Sequence of protein 2:
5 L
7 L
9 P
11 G

These two protein chains interact to form a complex.

Sequence of protein 1:
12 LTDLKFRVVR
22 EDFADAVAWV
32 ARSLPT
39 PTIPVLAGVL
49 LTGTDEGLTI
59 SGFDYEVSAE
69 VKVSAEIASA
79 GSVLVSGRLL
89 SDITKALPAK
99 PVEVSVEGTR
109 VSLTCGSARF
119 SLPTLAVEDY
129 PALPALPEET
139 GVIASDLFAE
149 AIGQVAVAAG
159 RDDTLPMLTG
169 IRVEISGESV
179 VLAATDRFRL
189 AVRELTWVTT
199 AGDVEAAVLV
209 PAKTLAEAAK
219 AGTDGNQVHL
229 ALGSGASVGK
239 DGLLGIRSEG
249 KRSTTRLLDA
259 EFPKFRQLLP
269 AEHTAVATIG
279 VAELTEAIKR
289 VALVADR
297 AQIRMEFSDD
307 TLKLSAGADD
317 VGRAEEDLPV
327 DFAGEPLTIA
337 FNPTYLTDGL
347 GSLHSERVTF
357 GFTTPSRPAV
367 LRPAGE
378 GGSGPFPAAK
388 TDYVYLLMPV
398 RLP

Interface contacts:
Residue F263 in protein 1 is in contact with residue L7 in protein 2 (closest heavy-atom distance 4.9 Å).
Residue T183 in protein 1 contacts residue L7 in protein 2 (closest heavy-atom distance 4.5 Å).
Residue P261 in protein 1 is in contact with residue L7 in protein 2 (closest heavy-atom distance 4.0 Å).
Residue F186 in protein 1 is in contact with residue L5 in protein 2 (closest heavy-atom distance 3.7 Å).
Residue L188 in protein 1 interacts with residue L5 in protein 2 (closest heavy-atom distance 3.9 Å).
Residue L393 in protein 1 interacts with residue L5 in protein 2 (closest heavy-atom distance 4.3 Å).
Residue M395 in protein 1 interacts with residue L5 in protein 2 (closest heavy-atom distance 3.6 Å).
Residue T183 in protein 1 interacts with residue L5 in protein 2 (closest heavy-atom distance 4.0 Å).
Residue L266 in protein 1 contacts residue L5 in protein 2 (closest heavy-atom distance 4.0 Å).
Residue R185 in protein 1 contacts residue L7 in protein 2 (closest heavy-atom distance 4.1 Å).
Residue R187 in protein 1 contacts residue L5 in protein 2 (closest heavy-atom distance 3.7 Å).
Residue K262 in protein 1 contacts residue L7 in protein 2 (closest heavy-atom distance 4.0 Å).
Residue L266 in protein 1 contacts residue L7 in protein 2 (closest heavy-atom distance 3.4 Å).
Residue R185 in protein 1 contacts residue G11 in protein 2 (closest heavy-atom distance 3.2 Å).
Residue R185 in protein 1 contacts residue L5 in protein 2 (closest heavy-atom distance 2.9 Å).
Residue L394 in protein 1 is in contact with residue L5 in protein 2 (closest heavy-atom distance 4.7 Å).
Residue P364 in protein 1 contacts residue L5 in protein 2 (closest heavy-atom distance 3.9 Å).